The following describes two proteins that form a bound complex.

Sequence of protein 2:
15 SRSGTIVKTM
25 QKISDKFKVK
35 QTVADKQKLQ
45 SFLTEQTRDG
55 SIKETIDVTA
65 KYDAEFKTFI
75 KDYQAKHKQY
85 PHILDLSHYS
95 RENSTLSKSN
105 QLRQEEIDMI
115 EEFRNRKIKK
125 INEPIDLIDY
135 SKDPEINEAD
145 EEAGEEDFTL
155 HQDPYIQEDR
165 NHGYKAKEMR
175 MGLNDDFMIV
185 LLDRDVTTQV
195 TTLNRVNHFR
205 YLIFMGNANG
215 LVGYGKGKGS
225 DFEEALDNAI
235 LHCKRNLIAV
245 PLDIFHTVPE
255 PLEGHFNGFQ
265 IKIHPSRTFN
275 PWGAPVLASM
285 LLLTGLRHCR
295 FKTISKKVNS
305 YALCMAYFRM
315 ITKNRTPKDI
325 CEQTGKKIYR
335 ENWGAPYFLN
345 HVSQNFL

Contacts between the two chains:
Residue R51 in protein 1 is in contact with residue K331 in protein 2 (closest heavy-atom distance 3.1 Å).
Residue A1357 in protein 1 interacts with residue D130 in protein 2 (closest heavy-atom distance 3.6 Å).
Residue H243 in protein 1 is in contact with residue E326 in protein 2 (closest heavy-atom distance 3.3 Å).
Residue Y1392 in protein 1 interacts with residue E110 in protein 2 (closest heavy-atom distance 2.4 Å).
Residue S89 in protein 1 interacts with residue K331 in protein 2 (closest heavy-atom distance 2.5 Å).
Residue G53 in protein 1 contacts residue C325 in protein 2 (closest heavy-atom distance 3.1 Å).
Residue G53 in protein 1 contacts residue E326 in protein 2 (closest heavy-atom distance 3.0 Å).
Residue R91 in protein 1 interacts with residue K322 in protein 2 (closest heavy-atom distance 3.4 Å).
Residue E1383 in protein 1 interacts with residue R107 in protein 2 (closest heavy-atom distance 2.5 Å).
Residue K1334 in protein 1 is in contact with residue D112 in protein 2 (closest heavy-atom distance 3.5 Å).
Residue K1338 in protein 1 interacts with residue E116 in protein 2 (closest heavy-atom distance 3.4 Å).
Residue Y269 in protein 1 is in contact with residue E162 in protein 2 (closest heavy-atom distance 3.3 Å).
Residue F686 in protein 1 is in contact with residue Y341 in protein 2 (closest heavy-atom distance 3.4 Å).
Residue A1358 in protein 1 interacts with residue P128 in protein 2 (closest heavy-atom distance 3.5 Å).
Residue E1359 in protein 1 contacts residue P128 in protein 2 (closest heavy-atom distance 3.8 Å).
Residue T1391 in protein 1 interacts with residue I114 in protein 2 (closest heavy-atom distance 3.5 Å).
Residue K240 in protein 1 contacts residue E326 in protein 2 (closest heavy-atom distance 3.5 Å).
Residue I1388 in protein 1 is in contact with residue R107 in protein 2 (closest heavy-atom distance 3.4 Å).
Residue K244 in protein 1 interacts with residue E326 in protein 2 (closest heavy-atom distance 3.7 Å).
Residue H1394 in protein 1 is in contact with residue K121 in protein 2 (closest heavy-atom distance 3.1 Å).
Residue I1366 in protein 1 interacts with residue R120 in protein 2 (closest heavy-atom distance 3.8 Å).
Residue I292 in protein 1 is in contact with residue R118 in protein 2 (closest heavy-atom distance 3.5 Å).
Residue Q1381 in protein 1 interacts with residue E115 in protein 2 (closest heavy-atom distance 3.2 Å).
Residue N531 in protein 1 contacts residue W337 in protein 2 (closest heavy-atom distance 3.7 Å).
Residue K244 in protein 1 is in contact with residue Q327 in protein 2 (closest heavy-atom distance 3.5 Å).
Residue E1369 in protein 1 interacts with residue K123 in protein 2 (closest heavy-atom distance 3.0 Å).
Residue I1382 in protein 1 contacts residue I111 in protein 2 (closest heavy-atom distance 3.5 Å).
Residue D54 in protein 1 contacts residue C325 in protein 2 (closest heavy-atom distance 3.3 Å).
Residue Q1362 in protein 1 is in contact with residue N126 in protein 2 (closest heavy-atom distance 2.2 Å).
Residue A1358 in protein 1 interacts with residue D130 in protein 2 (closest heavy-atom distance 3.0 Å).
Residue Y1392 in protein 1 contacts residue I114 in protein 2 (closest heavy-atom distance 3.1 Å).
Residue I1366 in protein 1 contacts residue I125 in protein 2 (closest heavy-atom distance 3.7 Å).
Residue K1338 in protein 1 is in contact with residue D112 in protein 2 (closest heavy-atom distance 3.1 Å).
Residue Q1381 in protein 1 interacts with residue D112 in protein 2 (closest heavy-atom distance 2.3 Å).
Residue Q1362 in protein 1 is in contact with residue I125 in protein 2 (closest heavy-atom distance 3.4 Å).
Residue D54 in protein 1 is in contact with residue E326 in protein 2 (closest heavy-atom distance 3.0 Å).
Residue Y528 in protein 1 contacts residue E335 in protein 2 (closest heavy-atom distance 3.5 Å).
Residue Y293 in protein 1 is in contact with residue N119 in protein 2 (closest heavy-atom distance 3.6 Å).
Residue D1397 in protein 1 contacts residue K121 in protein 2 (closest heavy-atom distance 3.0 Å).
Residue F261 in protein 1 is in contact with residue Q156 in protein 2 (closest heavy-atom distance 3.3 Å).
Residue L1370 in protein 1 is in contact with residue E116 in protein 2 (closest heavy-atom distance 3.7 Å).
Residue E1361 in protein 1 interacts with residue I132 in protein 2 (closest heavy-atom distance 3.3 Å).
Residue E1361 in protein 1 interacts with residue D130 in protein 2 (closest heavy-atom distance 3.5 Å).
Residue Q1362 in protein 1 contacts residue E127 in protein 2 (closest heavy-atom distance 3.5 Å).
Residue A527 in protein 1 is in contact with residue W337 in protein 2 (closest heavy-atom distance 3.2 Å).
Residue R530 in protein 1 contacts residue W337 in protein 2 (closest heavy-atom distance 3.4 Å).
Residue Y1379 in protein 1 is in contact with residue E115 in protein 2 (closest heavy-atom distance 3.6 Å).
Residue K240 in protein 1 is in contact with residue Q327 in protein 2 (closest heavy-atom distance 3.5 Å).
Residue L1395 in protein 1 interacts with residue F117 in protein 2 (closest heavy-atom distance 3.6 Å).
Residue D1385 in protein 1 contacts residue R107 in protein 2 (closest heavy-atom distance 3.6 Å).
Residue Q1362 in protein 1 contacts residue P128 in protein 2 (closest heavy-atom distance 3.1 Å).
Residue S88 in protein 1 interacts with residue E335 in protein 2 (closest heavy-atom distance 3.2 Å).
Residue E1361 in protein 1 contacts residue L131 in protein 2 (closest heavy-atom distance 3.3 Å).
Residue K1365 in protein 1 is in contact with residue I125 in protein 2 (closest heavy-atom distance 3.3 Å).
Residue A527 in protein 1 contacts residue E335 in protein 2 (closest heavy-atom distance 3.5 Å).
Residue K1365 in protein 1 is in contact with residue L131 in protein 2 (closest heavy-atom distance 3.7 Å).
Residue I1382 in protein 1 contacts residue E115 in protein 2 (closest heavy-atom distance 3.3 Å).
Residue A1358 in protein 1 is in contact with residue I129 in protein 2 (closest heavy-atom distance 3.3 Å).
Residue Q248 in protein 1 interacts with residue K322 in protein 2 (closest heavy-atom distance 3.6 Å).
Residue E1361 in protein 1 interacts with residue I129 in protein 2 (closest heavy-atom distance 2.7 Å).

Sequence of protein 1:
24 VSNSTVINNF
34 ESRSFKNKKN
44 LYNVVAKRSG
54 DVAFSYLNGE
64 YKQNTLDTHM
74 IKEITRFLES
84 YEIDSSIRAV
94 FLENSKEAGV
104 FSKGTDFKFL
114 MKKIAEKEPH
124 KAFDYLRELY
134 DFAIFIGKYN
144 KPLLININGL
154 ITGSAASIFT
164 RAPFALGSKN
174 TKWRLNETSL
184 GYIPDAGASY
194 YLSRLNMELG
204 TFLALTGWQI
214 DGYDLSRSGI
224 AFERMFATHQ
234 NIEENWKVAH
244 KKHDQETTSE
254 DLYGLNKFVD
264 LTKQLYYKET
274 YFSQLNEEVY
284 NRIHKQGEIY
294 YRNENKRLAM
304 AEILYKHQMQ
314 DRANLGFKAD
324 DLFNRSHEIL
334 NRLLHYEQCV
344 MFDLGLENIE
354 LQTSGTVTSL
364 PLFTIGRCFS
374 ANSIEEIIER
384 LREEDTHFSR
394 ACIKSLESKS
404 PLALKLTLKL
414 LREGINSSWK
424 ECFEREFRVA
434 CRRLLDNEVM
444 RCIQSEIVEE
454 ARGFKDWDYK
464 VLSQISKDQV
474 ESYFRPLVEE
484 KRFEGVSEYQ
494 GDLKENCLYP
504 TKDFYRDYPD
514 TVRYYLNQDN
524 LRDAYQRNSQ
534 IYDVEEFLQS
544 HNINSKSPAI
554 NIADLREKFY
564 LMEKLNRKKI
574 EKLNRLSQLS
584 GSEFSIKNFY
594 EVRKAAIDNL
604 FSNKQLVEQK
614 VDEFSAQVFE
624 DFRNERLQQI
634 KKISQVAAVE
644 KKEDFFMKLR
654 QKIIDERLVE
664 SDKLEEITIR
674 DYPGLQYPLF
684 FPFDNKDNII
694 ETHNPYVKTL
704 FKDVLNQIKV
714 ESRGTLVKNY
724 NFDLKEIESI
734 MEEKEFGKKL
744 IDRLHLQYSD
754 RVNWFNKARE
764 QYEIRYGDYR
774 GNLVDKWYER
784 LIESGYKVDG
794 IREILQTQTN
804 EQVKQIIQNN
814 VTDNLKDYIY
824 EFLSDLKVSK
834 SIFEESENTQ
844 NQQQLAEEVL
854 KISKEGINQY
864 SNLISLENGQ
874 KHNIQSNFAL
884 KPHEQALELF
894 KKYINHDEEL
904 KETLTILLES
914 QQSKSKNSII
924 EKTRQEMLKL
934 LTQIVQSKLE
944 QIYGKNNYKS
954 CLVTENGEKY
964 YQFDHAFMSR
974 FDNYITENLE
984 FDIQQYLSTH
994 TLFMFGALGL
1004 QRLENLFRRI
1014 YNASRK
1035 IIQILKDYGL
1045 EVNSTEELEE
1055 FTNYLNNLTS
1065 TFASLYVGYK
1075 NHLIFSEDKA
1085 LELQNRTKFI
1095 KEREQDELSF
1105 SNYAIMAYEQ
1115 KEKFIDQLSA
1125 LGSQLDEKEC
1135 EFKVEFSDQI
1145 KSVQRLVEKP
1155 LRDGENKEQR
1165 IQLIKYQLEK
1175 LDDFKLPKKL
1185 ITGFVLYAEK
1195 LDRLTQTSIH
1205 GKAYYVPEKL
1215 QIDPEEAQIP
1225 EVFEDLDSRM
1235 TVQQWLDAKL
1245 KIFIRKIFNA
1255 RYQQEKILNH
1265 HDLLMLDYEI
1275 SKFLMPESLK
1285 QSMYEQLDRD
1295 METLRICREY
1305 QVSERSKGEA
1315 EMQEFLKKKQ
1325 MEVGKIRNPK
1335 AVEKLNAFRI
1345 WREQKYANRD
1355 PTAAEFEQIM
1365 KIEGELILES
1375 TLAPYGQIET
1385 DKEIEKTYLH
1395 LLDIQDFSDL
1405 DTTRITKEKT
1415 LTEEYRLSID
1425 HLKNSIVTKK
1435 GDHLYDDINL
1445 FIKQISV